This data describes a binding interaction between two proteins.

Sequence of protein 1:
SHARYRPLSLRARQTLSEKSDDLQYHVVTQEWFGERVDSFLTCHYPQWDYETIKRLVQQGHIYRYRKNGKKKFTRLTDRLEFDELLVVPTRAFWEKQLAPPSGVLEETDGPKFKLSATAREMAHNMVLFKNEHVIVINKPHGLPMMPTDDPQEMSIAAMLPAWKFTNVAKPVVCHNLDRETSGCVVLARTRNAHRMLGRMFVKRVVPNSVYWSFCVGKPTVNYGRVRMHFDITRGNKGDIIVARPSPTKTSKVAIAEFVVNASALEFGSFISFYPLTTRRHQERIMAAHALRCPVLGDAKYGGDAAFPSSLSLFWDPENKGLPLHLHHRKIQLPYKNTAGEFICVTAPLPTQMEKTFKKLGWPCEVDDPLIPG

Interface contacts:
Residue R112 in protein 1 interacts with residue Y108 in protein 2 (closest heavy-atom distance 4.6 Å).
Residue F115 in protein 1 contacts residue T106 in protein 2 (closest heavy-atom distance 4.2 Å).
Residue G67 in protein 1 interacts with residue H164 in protein 2 (closest heavy-atom distance 3.8 Å).
Residue F66 in protein 1 is in contact with residue Y108 in protein 2 (closest heavy-atom distance 3.4 Å).
Residue L113 in protein 1 interacts with residue Y108 in protein 2 (closest heavy-atom distance 3.5 Å).
Residue Q63 in protein 1 is in contact with residue R192 in protein 2 (closest heavy-atom distance 2.5 Å).
Residue Q63 in protein 1 interacts with residue W102 in protein 2 (closest heavy-atom distance 4.0 Å).
Residue Q63 in protein 1 interacts with residue N105 in protein 2 (closest heavy-atom distance 3.0 Å).
Residue E68 in protein 1 contacts residue K190 in protein 2 (closest heavy-atom distance 4.2 Å).
Residue Q63 in protein 1 interacts with residue T106 in protein 2 (closest heavy-atom distance 3.4 Å).
Residue G67 in protein 1 interacts with residue Y108 in protein 2 (closest heavy-atom distance 3.5 Å).
Residue F66 in protein 1 interacts with residue R192 in protein 2 (closest heavy-atom distance 3.3 Å).
Residue F66 in protein 1 interacts with residue G107 in protein 2 (closest heavy-atom distance 3.5 Å).
Residue R112 in protein 1 is in contact with residue H164 in protein 2 (closest heavy-atom distance 3.5 Å).
Residue E64 in protein 1 is in contact with residue R192 in protein 2 (closest heavy-atom distance 4.3 Å).
Residue F66 in protein 1 contacts residue N105 in protein 2 (closest heavy-atom distance 4.4 Å).
Residue E64 in protein 1 contacts residue Y184 in protein 2 (closest heavy-atom distance 4.5 Å).
Residue F66 in protein 1 interacts with residue T106 in protein 2 (closest heavy-atom distance 3.1 Å).
Residue F66 in protein 1 contacts residue K190 in protein 2 (closest heavy-atom distance 4.0 Å).
Residue E114 in protein 1 contacts residue Y108 in protein 2 (closest heavy-atom distance 3.6 Å).

Sequence of protein 2:
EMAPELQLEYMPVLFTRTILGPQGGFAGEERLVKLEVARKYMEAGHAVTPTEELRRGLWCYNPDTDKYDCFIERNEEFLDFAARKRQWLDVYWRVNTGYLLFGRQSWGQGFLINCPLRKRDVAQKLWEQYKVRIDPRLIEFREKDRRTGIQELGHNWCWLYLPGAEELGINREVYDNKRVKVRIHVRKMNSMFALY